This data describes a binding interaction between two proteins.

Sequence of chain A:
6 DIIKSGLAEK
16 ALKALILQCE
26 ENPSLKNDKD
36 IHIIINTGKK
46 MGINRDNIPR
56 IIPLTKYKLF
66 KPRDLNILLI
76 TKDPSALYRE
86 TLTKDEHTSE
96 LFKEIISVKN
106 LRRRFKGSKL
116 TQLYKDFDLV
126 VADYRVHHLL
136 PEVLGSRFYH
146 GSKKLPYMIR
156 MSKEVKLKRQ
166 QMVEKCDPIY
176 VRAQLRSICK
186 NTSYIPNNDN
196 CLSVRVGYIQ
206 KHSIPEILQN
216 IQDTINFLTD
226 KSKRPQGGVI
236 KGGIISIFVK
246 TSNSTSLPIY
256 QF

Sequence of chain B:
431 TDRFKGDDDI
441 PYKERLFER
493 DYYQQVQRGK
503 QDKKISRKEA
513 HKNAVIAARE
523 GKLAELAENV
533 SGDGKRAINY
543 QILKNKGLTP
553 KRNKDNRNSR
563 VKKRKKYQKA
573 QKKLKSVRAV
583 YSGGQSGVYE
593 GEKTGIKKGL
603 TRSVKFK

Interface contacts:
Residue P253 in chain A is in contact with residue V498 in chain B (closest heavy-atom distance 3.6 Å).
Residue Q23 in chain A interacts with residue Y495 in chain B (closest heavy-atom distance 3.3 Å).
Residue A19 in chain A is in contact with residue Y495 in chain B (closest heavy-atom distance 4.5 Å).
Residue A16 in chain A interacts with residue Y494 in chain B (closest heavy-atom distance 3.6 Å).
Residue L252 in chain A contacts residue Y494 in chain B (closest heavy-atom distance 3.6 Å).
Residue S251 in chain A contacts residue K502 in chain B (closest heavy-atom distance 3.3 Å).
Residue K15 in chain A contacts residue Y494 in chain B (closest heavy-atom distance 4.0 Å).
Residue T250 in chain A contacts residue Q499 in chain B (closest heavy-atom distance 4.5 Å).
Residue T250 in chain A is in contact with residue V498 in chain B (closest heavy-atom distance 4.3 Å).
Residue Q23 in chain A is in contact with residue Q496 in chain B (closest heavy-atom distance 3.2 Å).
Residue S251 in chain A contacts residue V498 in chain B (closest heavy-atom distance 4.1 Å).
Residue T250 in chain A interacts with residue Y495 in chain B (closest heavy-atom distance 3.2 Å).
Residue L252 in chain A is in contact with residue V498 in chain B (closest heavy-atom distance 3.7 Å).
Residue L30 in chain A is in contact with residue Y495 in chain B (closest heavy-atom distance 4.9 Å).
Residue L20 in chain A is in contact with residue Y495 in chain B (closest heavy-atom distance 4.7 Å).
Residue P253 in chain A contacts residue Y494 in chain B (closest heavy-atom distance 3.8 Å).
Residue L12 in chain A is in contact with residue Y494 in chain B (closest heavy-atom distance 3.3 Å).
Residue N248 in chain A interacts with residue Y495 in chain B (closest heavy-atom distance 4.6 Å).
Residue S249 in chain A is in contact with residue Y495 in chain B (closest heavy-atom distance 3.4 Å).
Residue A19 in chain A contacts residue Y494 in chain B (closest heavy-atom distance 4.2 Å).
Residue L252 in chain A interacts with residue K502 in chain B (closest heavy-atom distance 4.9 Å).
Residue L252 in chain A interacts with residue Y495 in chain B (closest heavy-atom distance 3.6 Å).
Residue T250 in chain A interacts with residue K502 in chain B (closest heavy-atom distance 2.5 Å).